Interface contacts:
Residue L74 in the second protein is in contact with residue I7 in the first protein (closest heavy-atom distance 3.7 Å).
Residue Q73 in the second protein interacts with residue I7 in the first protein (closest heavy-atom distance 3.8 Å).
Residue R62 in the second protein interacts with residue F18 in the first protein (closest heavy-atom distance 3.9 Å).
Residue Q87 in the second protein interacts with residue E4 in the first protein (closest heavy-atom distance 4.2 Å).
Residue F59 in the second protein contacts residue A15 in the first protein (closest heavy-atom distance 3.9 Å).
Residue E91 in the second protein is in contact with residue A8 in the first protein (closest heavy-atom distance 3.7 Å).
Residue A104 in the second protein is in contact with residue A15 in the first protein (closest heavy-atom distance 4.1 Å).
Residue R62 in the second protein interacts with residue R20 in the first protein (closest heavy-atom distance 3.7 Å).
Residue Y63 in the second protein contacts residue L11 in the first protein (closest heavy-atom distance 3.7 Å).
Residue E91 in the second protein is in contact with residue Q12 in the first protein (closest heavy-atom distance 3.6 Å).
Residue F93 in the second protein contacts residue Q12 in the first protein (closest heavy-atom distance 4.4 Å).
Residue N98 in the second protein is in contact with residue A15 in the first protein (closest heavy-atom distance 3.9 Å).
Residue N98 in the second protein interacts with residue D16 in the first protein (closest heavy-atom distance 3.7 Å).
Residue Q73 in the second protein is in contact with residue K10 in the first protein (closest heavy-atom distance 3.6 Å).
Residue G100 in the second protein is in contact with residue H19 in the first protein (closest heavy-atom distance 4.0 Å).
Residue F67 in the second protein contacts residue I14 in the first protein (closest heavy-atom distance 3.5 Å).
Residue R62 in the second protein contacts residue Q17 in the first protein (closest heavy-atom distance 3.2 Å).
Residue E58 in the second protein interacts with residue F18 in the first protein (closest heavy-atom distance 4.0 Å).
Residue R101 in the second protein interacts with residue Q12 in the first protein (closest heavy-atom distance 3.0 Å).
Residue A55 in the second protein interacts with residue F18 in the first protein (closest heavy-atom distance 3.9 Å).
Residue Y63 in the second protein contacts residue I7 in the first protein (closest heavy-atom distance 4.1 Å).
Residue F108 in the second protein is in contact with residue I7 in the first protein (closest heavy-atom distance 4.3 Å).
Residue E91 in the second protein interacts with residue V5 in the first protein (closest heavy-atom distance 4.1 Å).
Residue R101 in the second protein contacts residue D16 in the first protein (closest heavy-atom distance 3.2 Å).
Residue V88 in the second protein contacts residue A8 in the first protein (closest heavy-atom distance 3.4 Å).
Residue R101 in the second protein interacts with residue A15 in the first protein (closest heavy-atom distance 3.6 Å).
Residue D95 in the second protein contacts residue Q12 in the first protein (closest heavy-atom distance 4.7 Å).
Residue V88 in the second protein contacts residue L11 in the first protein (closest heavy-atom distance 4.0 Å).
Residue R62 in the second protein contacts residue I14 in the first protein (closest heavy-atom distance 4.2 Å).
Residue Y157 in the second protein is in contact with residue H19 in the first protein (closest heavy-atom distance 3.0 Å).
Residue R62 in the second protein contacts residue L21 in the first protein (closest heavy-atom distance 4.7 Å).
Residue F108 in the second protein contacts residue L11 in the first protein (closest heavy-atom distance 4.1 Å).
Residue L92 in the second protein interacts with residue Q12 in the first protein (closest heavy-atom distance 2.7 Å).
Residue G100 in the second protein interacts with residue F18 in the first protein (closest heavy-atom distance 4.2 Å).
Residue F67 in the second protein contacts residue K10 in the first protein (closest heavy-atom distance 3.6 Å).
Residue G100 in the second protein contacts residue A15 in the first protein (closest heavy-atom distance 3.3 Å).
Residue L156 in the second protein interacts with residue L21 in the first protein (closest heavy-atom distance 4.4 Å).
Residue F67 in the second protein contacts residue C13 in the first protein (closest heavy-atom distance 4.7 Å).
Residue Y63 in the second protein contacts residue I14 in the first protein (closest heavy-atom distance 4.2 Å).
Residue L92 in the second protein contacts residue A8 in the first protein (closest heavy-atom distance 3.6 Å).
Residue V103 in the second protein contacts residue F18 in the first protein (closest heavy-atom distance 4.3 Å).
Residue L92 in the second protein is in contact with residue L11 in the first protein (closest heavy-atom distance 3.7 Å).
Residue R94 in the second protein is in contact with residue Q12 in the first protein (closest heavy-atom distance 4.9 Å).
Residue F59 in the second protein contacts residue I14 in the first protein (closest heavy-atom distance 3.4 Å).
Residue V88 in the second protein is in contact with residue I7 in the first protein (closest heavy-atom distance 4.6 Å).
Residue Y157 in the second protein interacts with residue L21 in the first protein (closest heavy-atom distance 4.3 Å).
Residue A104 in the second protein contacts residue L11 in the first protein (closest heavy-atom distance 4.2 Å).
Residue F59 in the second protein contacts residue F18 in the first protein (closest heavy-atom distance 4.2 Å).
Residue W99 in the second protein is in contact with residue H19 in the first protein (closest heavy-atom distance 4.0 Å).
Residue Y63 in the second protein is in contact with residue K10 in the first protein (closest heavy-atom distance 3.5 Å).
Residue F59 in the second protein interacts with residue L11 in the first protein (closest heavy-atom distance 3.6 Å).
Residue V88 in the second protein is in contact with residue E4 in the first protein (closest heavy-atom distance 3.5 Å).
Residue S84 in the second protein interacts with residue E4 in the first protein (closest heavy-atom distance 3.2 Å).
Residue N98 in the second protein is in contact with residue H19 in the first protein (closest heavy-atom distance 3.6 Å).
Residue Y157 in the second protein interacts with residue F18 in the first protein (closest heavy-atom distance 3.4 Å).
Residue A66 in the second protein interacts with residue I14 in the first protein (closest heavy-atom distance 4.2 Å).

Sequence of the first protein:
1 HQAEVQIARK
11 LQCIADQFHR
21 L

The following describes two proteins that form a bound complex.

Sequence of the second protein:
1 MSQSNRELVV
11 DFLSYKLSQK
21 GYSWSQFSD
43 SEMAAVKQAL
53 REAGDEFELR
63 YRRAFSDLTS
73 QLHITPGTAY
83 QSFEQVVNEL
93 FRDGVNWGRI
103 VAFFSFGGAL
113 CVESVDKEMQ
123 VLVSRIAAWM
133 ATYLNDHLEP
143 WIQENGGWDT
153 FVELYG